Sequence of chain A:
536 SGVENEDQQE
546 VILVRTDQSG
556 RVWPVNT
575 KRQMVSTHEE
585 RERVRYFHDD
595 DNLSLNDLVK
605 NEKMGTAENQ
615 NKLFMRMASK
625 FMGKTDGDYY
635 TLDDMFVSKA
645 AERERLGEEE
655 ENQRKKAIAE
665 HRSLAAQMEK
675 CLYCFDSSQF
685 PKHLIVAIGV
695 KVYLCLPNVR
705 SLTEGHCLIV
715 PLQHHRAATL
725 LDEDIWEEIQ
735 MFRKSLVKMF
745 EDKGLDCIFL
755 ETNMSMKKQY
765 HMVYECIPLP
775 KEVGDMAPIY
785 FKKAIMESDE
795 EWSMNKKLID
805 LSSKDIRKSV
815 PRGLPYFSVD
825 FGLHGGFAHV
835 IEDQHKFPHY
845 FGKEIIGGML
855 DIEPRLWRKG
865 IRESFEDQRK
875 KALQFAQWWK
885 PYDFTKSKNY

Interface contacts:
Residue N1420 in chain B is in contact with residue K787 in chain A (closest heavy-atom distance 3.3 Å).
Residue K1749 in chain B interacts with residue T610 in chain A (closest heavy-atom distance 3.3 Å).
Residue H1580 in chain B is in contact with residue D594 in chain A (closest heavy-atom distance 3.1 Å).
Residue E1321 in chain B is in contact with residue K800 in chain A (closest heavy-atom distance 3.2 Å).
Residue K1425 in chain B interacts with residue G852 in chain A (closest heavy-atom distance 3.2 Å).
Residue R1578 in chain B is in contact with residue F591 in chain A (closest heavy-atom distance 3.2 Å).
Residue Y1741 in chain B interacts with residue K607 in chain A (closest heavy-atom distance 3.3 Å).
Residue R1865 in chain B contacts residue D726 in chain A (closest heavy-atom distance 2.4 Å).
Residue Y1754 in chain B is in contact with residue Q553 in chain A (closest heavy-atom distance 2.4 Å).
Residue W1839 in chain B interacts with residue V557 in chain A (closest heavy-atom distance 2.3 Å).
Residue D1556 in chain B contacts residue Y590 in chain A (closest heavy-atom distance 3.1 Å).
Residue I1566 in chain B is in contact with residue D637 in chain A (closest heavy-atom distance 3.3 Å).
Residue S1507 in chain B contacts residue N615 in chain A (closest heavy-atom distance 3.3 Å).
Residue E1409 in chain B is in contact with residue K786 in chain A (closest heavy-atom distance 3.3 Å).
Residue R1746 in chain B is in contact with residue E606 in chain A (closest heavy-atom distance 3.3 Å).
Residue H1580 in chain B is in contact with residue V588 in chain A (closest heavy-atom distance 3.0 Å).
Residue S1756 in chain B is in contact with residue S813 in chain A (closest heavy-atom distance 3.1 Å).
Residue R535 in chain B is in contact with residue Y633 in chain A (closest heavy-atom distance 3.3 Å).
Residue L1403 in chain B contacts residue M780 in chain A (closest heavy-atom distance 3.3 Å).
Residue E1745 in chain B contacts residue E606 in chain A (closest heavy-atom distance 3.3 Å).
Residue E1321 in chain B contacts residue M798 in chain A (closest heavy-atom distance 3.2 Å).
Residue N1261 in chain B is in contact with residue W796 in chain A (closest heavy-atom distance 3.2 Å).
Residue E1757 in chain B is in contact with residue S813 in chain A (closest heavy-atom distance 3.2 Å).
Residue S1756 in chain B is in contact with residue V814 in chain A (closest heavy-atom distance 3.0 Å).
Residue D1870 in chain B contacts residue R556 in chain A (closest heavy-atom distance 3.1 Å).
Residue G1829 in chain B interacts with residue E545 in chain A (closest heavy-atom distance 2.9 Å).
Residue K1749 in chain B interacts with residue N613 in chain A (closest heavy-atom distance 3.1 Å).
Residue K1749 in chain B interacts with residue A611 in chain A (closest heavy-atom distance 3.2 Å).
Residue P1567 in chain B is in contact with residue D637 in chain A (closest heavy-atom distance 2.9 Å).
Residue R1832 in chain B is in contact with residue D680 in chain A (closest heavy-atom distance 2.8 Å).
Residue S1756 in chain B contacts residue P815 in chain A (closest heavy-atom distance 2.9 Å).
Residue K1584 in chain B contacts residue L597 in chain A (closest heavy-atom distance 2.5 Å).
Residue F1502 in chain B contacts residue N799 in chain A (closest heavy-atom distance 3.3 Å).
Residue R1402 in chain B contacts residue D779 in chain A (closest heavy-atom distance 2.6 Å).
Residue H517 in chain B interacts with residue R585 in chain A (closest heavy-atom distance 3.3 Å).
Residue R1532 in chain B is in contact with residue Q614 in chain A (closest heavy-atom distance 3.3 Å).
Residue Q1522 in chain B interacts with residue A622 in chain A (closest heavy-atom distance 2.5 Å).
Residue K1565 in chain B is in contact with residue D632 in chain A (closest heavy-atom distance 3.2 Å).
Residue Q1575 in chain B contacts residue Q614 in chain A (closest heavy-atom distance 3.3 Å).
Residue Q1575 in chain B interacts with residue F640 in chain A (closest heavy-atom distance 3.3 Å).
Residue G1829 in chain B contacts residue V546 in chain A (closest heavy-atom distance 3.3 Å).
Residue N1996 in chain B is in contact with residue K742 in chain A (closest heavy-atom distance 3.3 Å).
Residue E1511 in chain B is in contact with residue K761 in chain A (closest heavy-atom distance 2.4 Å).
Residue W1503 in chain B contacts residue N799 in chain A (closest heavy-atom distance 2.5 Å).
Residue N1797 in chain B interacts with residue S681 in chain A (closest heavy-atom distance 3.1 Å).
Residue A1521 in chain B contacts residue K628 in chain A (closest heavy-atom distance 3.3 Å).
Residue S1507 in chain B is in contact with residue Q553 in chain A (closest heavy-atom distance 2.7 Å).
Residue F1509 in chain B contacts residue N615 in chain A (closest heavy-atom distance 3.2 Å).
Residue K1425 in chain B contacts residue E848 in chain A (closest heavy-atom distance 3.3 Å).
Residue T529 in chain B is in contact with residue T581 in chain A (closest heavy-atom distance 2.2 Å).
Residue K1749 in chain B contacts residue E612 in chain A (closest heavy-atom distance 3.0 Å).
Residue L1798 in chain B contacts residue D680 in chain A (closest heavy-atom distance 3.2 Å).
Residue Q1830 in chain B interacts with residue I547 in chain A (closest heavy-atom distance 3.3 Å).
Residue N1797 in chain B is in contact with residue F679 in chain A (closest heavy-atom distance 2.9 Å).
Residue V527 in chain B is in contact with residue H582 in chain A (closest heavy-atom distance 3.1 Å).
Residue L1833 in chain B contacts residue L668 in chain A (closest heavy-atom distance 3.3 Å).
Residue G1796 in chain B contacts residue K686 in chain A (closest heavy-atom distance 3.3 Å).
Residue N1797 in chain B interacts with residue F684 in chain A (closest heavy-atom distance 3.2 Å).
Residue G1829 in chain B interacts with residue I547 in chain A (closest heavy-atom distance 3.0 Å).
Residue I1571 in chain B is in contact with residue D637 in chain A (closest heavy-atom distance 3.3 Å).

The following describes two proteins that form a bound complex.

Sequence of chain B:
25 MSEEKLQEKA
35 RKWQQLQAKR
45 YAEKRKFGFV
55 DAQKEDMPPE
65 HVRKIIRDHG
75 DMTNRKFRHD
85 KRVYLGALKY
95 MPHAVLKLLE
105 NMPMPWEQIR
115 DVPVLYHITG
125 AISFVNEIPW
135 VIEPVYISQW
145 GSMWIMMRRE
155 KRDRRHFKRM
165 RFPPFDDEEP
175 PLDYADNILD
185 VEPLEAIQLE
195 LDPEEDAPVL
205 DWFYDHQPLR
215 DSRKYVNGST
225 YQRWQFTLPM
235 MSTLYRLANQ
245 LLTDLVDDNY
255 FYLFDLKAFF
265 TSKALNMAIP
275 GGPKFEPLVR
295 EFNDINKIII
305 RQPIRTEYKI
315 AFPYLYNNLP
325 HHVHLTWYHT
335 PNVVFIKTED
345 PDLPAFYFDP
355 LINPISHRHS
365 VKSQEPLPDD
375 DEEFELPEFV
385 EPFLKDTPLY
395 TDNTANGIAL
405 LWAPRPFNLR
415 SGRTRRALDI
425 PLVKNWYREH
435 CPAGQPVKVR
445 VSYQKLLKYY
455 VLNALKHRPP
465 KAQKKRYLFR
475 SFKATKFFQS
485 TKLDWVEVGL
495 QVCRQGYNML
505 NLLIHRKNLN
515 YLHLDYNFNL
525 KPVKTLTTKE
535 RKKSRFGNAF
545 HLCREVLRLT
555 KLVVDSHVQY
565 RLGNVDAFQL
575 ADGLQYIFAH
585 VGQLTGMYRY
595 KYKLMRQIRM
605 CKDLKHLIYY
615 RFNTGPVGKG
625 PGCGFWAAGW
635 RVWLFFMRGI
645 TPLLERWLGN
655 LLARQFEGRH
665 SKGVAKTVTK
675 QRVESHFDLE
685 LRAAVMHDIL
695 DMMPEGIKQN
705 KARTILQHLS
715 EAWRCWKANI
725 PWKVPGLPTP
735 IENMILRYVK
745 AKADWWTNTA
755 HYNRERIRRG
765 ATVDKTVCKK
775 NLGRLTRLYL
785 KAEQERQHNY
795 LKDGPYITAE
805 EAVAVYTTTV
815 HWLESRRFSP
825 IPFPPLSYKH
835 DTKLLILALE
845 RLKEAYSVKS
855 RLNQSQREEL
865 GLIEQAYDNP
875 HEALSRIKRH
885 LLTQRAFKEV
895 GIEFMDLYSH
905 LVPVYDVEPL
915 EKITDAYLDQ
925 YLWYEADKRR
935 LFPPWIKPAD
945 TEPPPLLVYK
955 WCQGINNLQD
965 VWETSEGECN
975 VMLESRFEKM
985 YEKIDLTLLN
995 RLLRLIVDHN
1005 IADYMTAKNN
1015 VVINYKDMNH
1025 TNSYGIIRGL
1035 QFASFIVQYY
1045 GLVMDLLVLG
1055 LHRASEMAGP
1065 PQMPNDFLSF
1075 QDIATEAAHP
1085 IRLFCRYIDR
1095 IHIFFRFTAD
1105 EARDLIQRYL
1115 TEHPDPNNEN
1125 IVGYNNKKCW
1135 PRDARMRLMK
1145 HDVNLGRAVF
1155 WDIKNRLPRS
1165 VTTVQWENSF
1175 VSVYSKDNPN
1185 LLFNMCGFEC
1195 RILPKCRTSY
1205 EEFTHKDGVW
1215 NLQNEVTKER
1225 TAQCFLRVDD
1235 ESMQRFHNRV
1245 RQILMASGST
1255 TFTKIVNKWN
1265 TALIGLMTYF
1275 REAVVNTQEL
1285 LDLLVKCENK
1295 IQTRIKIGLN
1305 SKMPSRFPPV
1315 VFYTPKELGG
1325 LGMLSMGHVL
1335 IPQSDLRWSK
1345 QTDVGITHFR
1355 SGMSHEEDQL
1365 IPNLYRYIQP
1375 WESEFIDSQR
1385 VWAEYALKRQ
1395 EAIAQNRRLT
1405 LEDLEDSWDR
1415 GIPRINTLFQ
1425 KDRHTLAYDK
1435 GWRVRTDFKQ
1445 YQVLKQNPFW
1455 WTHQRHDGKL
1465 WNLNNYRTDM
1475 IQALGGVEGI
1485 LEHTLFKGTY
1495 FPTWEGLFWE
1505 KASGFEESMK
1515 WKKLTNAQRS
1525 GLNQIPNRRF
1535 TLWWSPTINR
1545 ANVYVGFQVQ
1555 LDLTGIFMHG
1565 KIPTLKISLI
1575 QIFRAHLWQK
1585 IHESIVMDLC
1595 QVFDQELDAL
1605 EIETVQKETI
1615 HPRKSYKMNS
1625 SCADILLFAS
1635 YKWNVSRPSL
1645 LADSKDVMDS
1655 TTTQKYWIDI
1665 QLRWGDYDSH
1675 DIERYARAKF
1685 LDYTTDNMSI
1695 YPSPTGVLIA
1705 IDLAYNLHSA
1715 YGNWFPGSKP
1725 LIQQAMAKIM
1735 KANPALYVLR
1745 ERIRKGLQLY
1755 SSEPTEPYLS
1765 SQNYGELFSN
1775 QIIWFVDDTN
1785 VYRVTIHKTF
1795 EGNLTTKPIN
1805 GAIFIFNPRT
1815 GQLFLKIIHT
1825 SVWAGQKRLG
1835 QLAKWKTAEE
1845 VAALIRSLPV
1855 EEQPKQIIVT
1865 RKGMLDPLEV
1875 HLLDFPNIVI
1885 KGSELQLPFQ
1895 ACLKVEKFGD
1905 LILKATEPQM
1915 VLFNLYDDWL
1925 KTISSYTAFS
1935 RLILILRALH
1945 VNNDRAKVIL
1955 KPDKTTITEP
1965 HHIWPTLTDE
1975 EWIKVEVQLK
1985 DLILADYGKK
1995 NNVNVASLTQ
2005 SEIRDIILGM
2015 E